Contacts between the two chains:
Residue H32 in the first protein contacts residue K31 in the second protein (closest heavy-atom distance 3.0 Å).
Residue Y49 in the first protein interacts with residue V50 in the second protein (closest heavy-atom distance 3.1 Å).
Residue G15 in the first protein is in contact with residue T16 in the second protein (closest heavy-atom distance 3.1 Å).
Residue H6 in the first protein contacts residue A7 in the second protein (closest heavy-atom distance 3.0 Å).
Residue A37 in the first protein contacts residue A36 in the second protein (closest heavy-atom distance 3.0 Å).
Residue L46 in the first protein contacts residue G47 in the second protein (closest heavy-atom distance 3.1 Å).
Residue Q19 in the first protein contacts residue Q19 in the second protein (closest heavy-atom distance 3.0 Å).
Residue A37 in the first protein is in contact with residue A38 in the second protein (closest heavy-atom distance 3.2 Å).
Residue T28 in the first protein interacts with residue K27 in the second protein (closest heavy-atom distance 3.0 Å).
Residue G40 in the first protein interacts with residue A41 in the second protein (closest heavy-atom distance 2.9 Å).
Residue G1 in the first protein interacts with residue W2 in the second protein (closest heavy-atom distance 3.0 Å).
Residue V42 in the first protein is in contact with residue V43 in the second protein (closest heavy-atom distance 2.8 Å).
Residue L46 in the first protein is in contact with residue L46 in the second protein (closest heavy-atom distance 3.1 Å).
Residue M33 in the first protein interacts with residue A34 in the second protein (closest heavy-atom distance 3.0 Å).
Residue G9 in the first protein is in contact with residue G9 in the second protein (closest heavy-atom distance 2.9 Å).
Residue P26 in the first protein interacts with residue K27 in the second protein (closest heavy-atom distance 3.0 Å).
Residue M33 in the first protein interacts with residue H32 in the second protein (closest heavy-atom distance 3.1 Å).
Residue N21 in the first protein is in contact with residue K22 in the second protein (closest heavy-atom distance 2.8 Å).
Residue Y49 in the first protein is in contact with residue Y49 in the second protein (closest heavy-atom distance 2.6 Å).
Residue G48 in the first protein is in contact with residue G48 in the second protein (closest heavy-atom distance 2.9 Å).
Residue G35 in the first protein interacts with residue G35 in the second protein (closest heavy-atom distance 3.1 Å).
Residue L51 in the first protein interacts with residue G52 in the second protein (closest heavy-atom distance 2.9 Å).
Residue G48 in the first protein is in contact with residue G47 in the second protein (closest heavy-atom distance 3.2 Å).
Residue I59 in the first protein contacts residue P58 in the second protein (closest heavy-atom distance 3.0 Å).
Residue H61 in the first protein interacts with residue I60 in the second protein (closest heavy-atom distance 2.9 Å).
Residue L51 in the first protein is in contact with residue V50 in the second protein (closest heavy-atom distance 2.9 Å).
Residue N21 in the first protein interacts with residue N21 in the second protein (closest heavy-atom distance 2.9 Å).
Residue H32 in the first protein contacts residue H32 in the second protein (closest heavy-atom distance 2.9 Å).
Residue I59 in the first protein is in contact with residue I60 in the second protein (closest heavy-atom distance 2.9 Å).
Residue G11 in the first protein is in contact with residue G11 in the second protein (closest heavy-atom distance 2.9 Å).
Residue H17 in the first protein contacts residue T16 in the second protein (closest heavy-atom distance 2.9 Å).
Residue G8 in the first protein is in contact with residue A7 in the second protein (closest heavy-atom distance 3.0 Å).
Residue Y49 in the first protein interacts with residue G11 in the second protein (closest heavy-atom distance 2.7 Å).
Residue N21 in the first protein is in contact with residue W20 in the second protein (closest heavy-atom distance 2.9 Å).
Residue A37 in the first protein contacts residue A37 in the second protein (closest heavy-atom distance 3.1 Å).
Residue A54 in the first protein contacts residue Q4 in the second protein (closest heavy-atom distance 2.8 Å).
Residue G44 in the first protein is in contact with residue V43 in the second protein (closest heavy-atom distance 2.6 Å).
Residue N29 in the first protein is in contact with residue N29 in the second protein (closest heavy-atom distance 2.9 Å).
Residue G47 in the first protein interacts with residue G47 in the second protein (closest heavy-atom distance 3.0 Å).
Residue Q19 in the first protein is in contact with residue H17 in the second protein (closest heavy-atom distance 2.9 Å).
Residue Q4 in the first protein interacts with residue G3 in the second protein (closest heavy-atom distance 3.0 Å).
Residue Q19 in the first protein is in contact with residue W20 in the second protein (closest heavy-atom distance 2.9 Å).
Residue G15 in the first protein contacts residue G15 in the second protein (closest heavy-atom distance 3.2 Å).
Residue W10 in the first protein is in contact with residue G11 in the second protein (closest heavy-atom distance 2.9 Å).
Residue T28 in the first protein contacts residue N29 in the second protein (closest heavy-atom distance 2.9 Å).
Residue L46 in the first protein interacts with residue G45 in the second protein (closest heavy-atom distance 3.0 Å).
Residue H17 in the first protein is in contact with residue S18 in the second protein (closest heavy-atom distance 3.0 Å).
Residue G45 in the first protein is in contact with residue G44 in the second protein (closest heavy-atom distance 2.8 Å).
Residue P23 in the first protein contacts residue S24 in the second protein (closest heavy-atom distance 3.1 Å).
Residue Q19 in the first protein interacts with residue S18 in the second protein (closest heavy-atom distance 2.8 Å).
Residue S53 in the first protein contacts residue G40 in the second protein (closest heavy-atom distance 2.7 Å).
Residue A7 in the first protein is in contact with residue A7 in the second protein (closest heavy-atom distance 3.2 Å).
Residue A39 in the first protein interacts with residue A38 in the second protein (closest heavy-atom distance 3.0 Å).
Residue R57 in the first protein contacts residue S56 in the second protein (closest heavy-atom distance 3.0 Å).
Residue V42 in the first protein contacts residue A41 in the second protein (closest heavy-atom distance 3.0 Å).
Residue Q12 in the first protein is in contact with residue G13 in the second protein (closest heavy-atom distance 2.6 Å).
Residue S24 in the first protein contacts residue K25 in the second protein (closest heavy-atom distance 2.8 Å).
Residue A39 in the first protein interacts with residue A39 in the second protein (closest heavy-atom distance 2.8 Å).
Residue M55 in the first protein interacts with residue S56 in the second protein (closest heavy-atom distance 2.9 Å).
Residue Q12 in the first protein is in contact with residue Q12 in the second protein (closest heavy-atom distance 2.7 Å).

Sequence of the first protein:
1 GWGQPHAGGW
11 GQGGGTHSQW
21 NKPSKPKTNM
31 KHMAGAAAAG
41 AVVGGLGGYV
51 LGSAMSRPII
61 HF

These two protein chains interact to form a complex.

Sequence of the second protein:
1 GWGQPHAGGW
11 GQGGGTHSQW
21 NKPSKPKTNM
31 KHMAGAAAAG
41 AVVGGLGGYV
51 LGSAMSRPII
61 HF